Sequence of chain A:
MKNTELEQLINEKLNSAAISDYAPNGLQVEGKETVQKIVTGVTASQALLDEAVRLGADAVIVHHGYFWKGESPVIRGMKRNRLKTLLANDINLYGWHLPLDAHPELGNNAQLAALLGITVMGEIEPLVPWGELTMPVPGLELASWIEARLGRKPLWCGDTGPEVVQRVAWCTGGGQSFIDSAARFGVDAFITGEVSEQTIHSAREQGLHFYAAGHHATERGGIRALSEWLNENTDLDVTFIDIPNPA

The following describes two proteins that form a bound complex.

Sequence of chain B:
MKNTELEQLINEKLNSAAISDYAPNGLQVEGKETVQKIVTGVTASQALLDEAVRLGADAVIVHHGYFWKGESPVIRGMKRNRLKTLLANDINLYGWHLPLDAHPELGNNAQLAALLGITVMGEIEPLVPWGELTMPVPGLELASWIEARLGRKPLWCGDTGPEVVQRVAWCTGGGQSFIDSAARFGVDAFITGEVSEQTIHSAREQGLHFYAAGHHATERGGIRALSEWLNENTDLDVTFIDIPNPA

Interface contacts:
Residue R54 in chain B contacts residue R54 in chain A (closest heavy-atom distance 4.6 Å).
Residue E51 in chain B interacts with residue R54 in chain A (closest heavy-atom distance 3.7 Å).
Residue E51 in chain B is in contact with residue V53 in chain A (closest heavy-atom distance 5.0 Å).
Residue A47 in chain B contacts residue R54 in chain A (closest heavy-atom distance 4.0 Å).
Residue R54 in chain B is in contact with residue V53 in chain A (closest heavy-atom distance 3.5 Å).
Residue I243 in chain B interacts with residue R54 in chain A (closest heavy-atom distance 3.9 Å).